Sequence of chain B:
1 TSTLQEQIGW

Sequence of chain A:
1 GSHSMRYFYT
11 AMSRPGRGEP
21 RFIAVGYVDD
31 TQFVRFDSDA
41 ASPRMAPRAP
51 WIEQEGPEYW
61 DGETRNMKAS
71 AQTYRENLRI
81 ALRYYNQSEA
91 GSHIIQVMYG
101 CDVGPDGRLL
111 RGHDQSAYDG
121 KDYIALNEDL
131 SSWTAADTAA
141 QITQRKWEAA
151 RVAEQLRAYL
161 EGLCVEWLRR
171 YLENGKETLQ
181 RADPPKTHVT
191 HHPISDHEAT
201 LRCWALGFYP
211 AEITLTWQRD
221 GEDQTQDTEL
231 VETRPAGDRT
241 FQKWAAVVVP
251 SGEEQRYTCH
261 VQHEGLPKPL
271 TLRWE

These two protein chains interact to form a complex.

Residue-level contacts at the interface:
Residue Y159 in chain A is in contact with residue S2 in chain B (closest heavy-atom distance 2.7 Å).
Residue M5 in chain A contacts residue S2 in chain B (closest heavy-atom distance 4.1 Å).
Residue I95 in chain A contacts residue W10 in chain B (closest heavy-atom distance 3.5 Å).
Residue W147 in chain A is in contact with residue I8 in chain B (closest heavy-atom distance 3.2 Å).
Residue Y84 in chain A contacts residue W10 in chain B (closest heavy-atom distance 2.6 Å).
Residue Y123 in chain A is in contact with residue W10 in chain B (closest heavy-atom distance 3.5 Å).
Residue T73 in chain A interacts with residue I8 in chain B (closest heavy-atom distance 3.3 Å).
Residue W167 in chain A interacts with residue S2 in chain B (closest heavy-atom distance 3.7 Å).
Residue F33 in chain A contacts residue S2 in chain B (closest heavy-atom distance 4.8 Å).
Residue L163 in chain A interacts with residue T1 in chain B (closest heavy-atom distance 3.5 Å).
Residue Y118 in chain A interacts with residue W10 in chain B (closest heavy-atom distance 4.3 Å).
Residue T143 in chain A interacts with residue W10 in chain B (closest heavy-atom distance 2.8 Å).
Residue N66 in chain A interacts with residue Q7 in chain B (closest heavy-atom distance 3.2 Å).
Residue N66 in chain A contacts residue E6 in chain B (closest heavy-atom distance 4.9 Å).
Residue M45 in chain A interacts with residue T3 in chain B (closest heavy-atom distance 3.7 Å).
Residue K146 in chain A contacts residue G9 in chain B (closest heavy-atom distance 4.8 Å).
Residue Y7 in chain A is in contact with residue T3 in chain B (closest heavy-atom distance 3.3 Å).
Residue W147 in chain A interacts with residue W10 in chain B (closest heavy-atom distance 3.9 Å).
Residue S116 in chain A interacts with residue W10 in chain B (closest heavy-atom distance 3.9 Å).
Residue S70 in chain A is in contact with residue L4 in chain B (closest heavy-atom distance 4.6 Å).
Residue Y7 in chain A interacts with residue S2 in chain B (closest heavy-atom distance 2.6 Å).
Residue M67 in chain A is in contact with residue T3 in chain B (closest heavy-atom distance 3.6 Å).
Residue S70 in chain A interacts with residue Q7 in chain B (closest heavy-atom distance 3.2 Å).
Residue N66 in chain A is in contact with residue L4 in chain B (closest heavy-atom distance 2.6 Å).
Residue Y159 in chain A is in contact with residue L4 in chain B (closest heavy-atom distance 3.6 Å).
Residue T73 in chain A is in contact with residue G9 in chain B (closest heavy-atom distance 4.3 Å).
Residue V152 in chain A contacts residue I8 in chain B (closest heavy-atom distance 4.0 Å).
Residue K146 in chain A is in contact with residue W10 in chain B (closest heavy-atom distance 2.6 Å).
Residue Y171 in chain A is in contact with residue S2 in chain B (closest heavy-atom distance 2.8 Å).
Residue W167 in chain A is in contact with residue T1 in chain B (closest heavy-atom distance 3.7 Å).
Residue L156 in chain A contacts residue I8 in chain B (closest heavy-atom distance 3.5 Å).
Residue Y9 in chain A contacts residue L4 in chain B (closest heavy-atom distance 4.4 Å).
Residue I80 in chain A contacts residue W10 in chain B (closest heavy-atom distance 3.6 Å).
Residue Y74 in chain A contacts residue I8 in chain B (closest heavy-atom distance 4.6 Å).
Residue N77 in chain A interacts with residue I8 in chain B (closest heavy-atom distance 3.2 Å).
Residue T73 in chain A contacts residue Q7 in chain B (closest heavy-atom distance 2.6 Å).
Residue N77 in chain A contacts residue W10 in chain B (closest heavy-atom distance 2.9 Å).
Residue G62 in chain A contacts residue T1 in chain B (closest heavy-atom distance 3.6 Å).
Residue W147 in chain A interacts with residue G9 in chain B (closest heavy-atom distance 2.9 Å).
Residue A81 in chain A interacts with residue W10 in chain B (closest heavy-atom distance 4.5 Å).
Residue E63 in chain A contacts residue T1 in chain B (closest heavy-atom distance 3.1 Å).
Residue Y99 in chain A interacts with residue T3 in chain B (closest heavy-atom distance 3.5 Å).
Residue A117 in chain A contacts residue W10 in chain B (closest heavy-atom distance 4.0 Å).
Residue Y9 in chain A interacts with residue T3 in chain B (closest heavy-atom distance 4.2 Å).
Residue Y99 in chain A is in contact with residue L4 in chain B (closest heavy-atom distance 2.8 Å).
Residue E63 in chain A is in contact with residue S2 in chain B (closest heavy-atom distance 2.8 Å).
Residue I142 in chain A contacts residue W10 in chain B (closest heavy-atom distance 4.8 Å).
Residue N66 in chain A is in contact with residue T3 in chain B (closest heavy-atom distance 2.9 Å).
Residue Y59 in chain A interacts with residue S2 in chain B (closest heavy-atom distance 4.0 Å).
Residue L156 in chain A interacts with residue L4 in chain B (closest heavy-atom distance 4.0 Å).
Residue T143 in chain A interacts with residue G9 in chain B (closest heavy-atom distance 4.7 Å).
Residue Y159 in chain A interacts with residue T3 in chain B (closest heavy-atom distance 3.9 Å).
Residue N77 in chain A contacts residue G9 in chain B (closest heavy-atom distance 3.3 Å).
Residue Y74 in chain A interacts with residue W10 in chain B (closest heavy-atom distance 4.2 Å).
Residue E63 in chain A interacts with residue T3 in chain B (closest heavy-atom distance 2.8 Å).
Residue N66 in chain A interacts with residue Q5 in chain B (closest heavy-atom distance 3.3 Å).
Residue A69 in chain A interacts with residue Q7 in chain B (closest heavy-atom distance 3.1 Å).
Residue N66 in chain A contacts residue T1 in chain B (closest heavy-atom distance 4.4 Å).
Residue Q155 in chain A contacts residue E6 in chain B (closest heavy-atom distance 3.6 Å).
Residue Y159 in chain A interacts with residue T1 in chain B (closest heavy-atom distance 4.6 Å).